Sequence of chain B:
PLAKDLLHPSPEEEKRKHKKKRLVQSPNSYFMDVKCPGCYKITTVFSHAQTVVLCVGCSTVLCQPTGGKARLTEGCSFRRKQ

Sequence of chain A:
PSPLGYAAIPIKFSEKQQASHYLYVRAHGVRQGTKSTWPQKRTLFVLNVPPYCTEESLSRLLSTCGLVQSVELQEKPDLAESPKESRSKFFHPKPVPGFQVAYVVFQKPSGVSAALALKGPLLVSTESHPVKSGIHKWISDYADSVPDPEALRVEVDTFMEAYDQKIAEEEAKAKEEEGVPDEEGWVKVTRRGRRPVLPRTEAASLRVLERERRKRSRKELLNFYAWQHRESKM

Residue-level contacts at the interface:
Residue L226 in chain A is in contact with residue L55 in chain B (closest heavy-atom distance 4.0 Å).
Residue P213 in chain A contacts residue R72 in chain B (closest heavy-atom distance 3.3 Å).
Residue L215 in chain A is in contact with residue Q65 in chain B (closest heavy-atom distance 3.5 Å).
Residue W203 in chain A is in contact with residue R80 in chain B (closest heavy-atom distance 3.6 Å).
Residue V204 in chain A interacts with residue S78 in chain B (closest heavy-atom distance 3.2 Å).
Residue V214 in chain A is in contact with residue R72 in chain B (closest heavy-atom distance 4.7 Å).
Residue R217 in chain A interacts with residue E75 in chain B (closest heavy-atom distance 3.5 Å).
Residue T207 in chain A is in contact with residue E75 in chain B (closest heavy-atom distance 5.0 Å).
Residue L215 in chain A contacts residue R72 in chain B (closest heavy-atom distance 4.6 Å).
Residue W203 in chain A contacts residue I43 in chain B (closest heavy-atom distance 3.6 Å).
Residue G202 in chain A contacts residue R80 in chain B (closest heavy-atom distance 3.1 Å).
Residue V206 in chain A contacts residue C77 in chain B (closest heavy-atom distance 3.1 Å).
Residue E201 in chain A interacts with residue R80 in chain B (closest heavy-atom distance 2.3 Å).
Residue R217 in chain A is in contact with residue T74 in chain B (closest heavy-atom distance 4.5 Å).
Residue R208 in chain A is in contact with residue E75 in chain B (closest heavy-atom distance 4.1 Å).
Residue K205 in chain A contacts residue S78 in chain B (closest heavy-atom distance 4.9 Å).
Residue V206 in chain A contacts residue F79 in chain B (closest heavy-atom distance 3.7 Å).
Residue L226 in chain A interacts with residue V62 in chain B (closest heavy-atom distance 3.9 Å).
Residue V214 in chain A is in contact with residue E75 in chain B (closest heavy-atom distance 4.5 Å).
Residue R217 in chain A contacts residue P38 in chain B (closest heavy-atom distance 3.3 Å).
Residue R212 in chain A contacts residue T67 in chain B (closest heavy-atom distance 4.6 Å).
Residue W203 in chain A interacts with residue S78 in chain B (closest heavy-atom distance 3.3 Å).
Residue V204 in chain A interacts with residue C77 in chain B (closest heavy-atom distance 3.5 Å).
Residue V225 in chain A contacts residue V53 in chain B (closest heavy-atom distance 4.8 Å).
Residue E229 in chain A contacts residue T52 in chain B (closest heavy-atom distance 4.3 Å).
Residue R224 in chain A is in contact with residue Q65 in chain B (closest heavy-atom distance 4.8 Å).
Residue V204 in chain A is in contact with residue F79 in chain B (closest heavy-atom distance 3.4 Å).
Residue V206 in chain A is in contact with residue E75 in chain B (closest heavy-atom distance 4.1 Å).
Residue V225 in chain A interacts with residue V62 in chain B (closest heavy-atom distance 3.9 Å).
Residue E229 in chain A is in contact with residue V53 in chain B (closest heavy-atom distance 3.3 Å).
Residue W203 in chain A is in contact with residue V35 in chain B (closest heavy-atom distance 4.9 Å).
Residue W203 in chain A is in contact with residue K36 in chain B (closest heavy-atom distance 4.3 Å).
Residue R217 in chain A contacts residue T61 in chain B (closest heavy-atom distance 3.5 Å).
Residue L215 in chain A is in contact with residue L63 in chain B (closest heavy-atom distance 4.9 Å).
Residue K236 in chain A interacts with residue T52 in chain B (closest heavy-atom distance 4.4 Å).
Residue G202 in chain A contacts residue F79 in chain B (closest heavy-atom distance 4.1 Å).
Residue R212 in chain A contacts residue R72 in chain B (closest heavy-atom distance 4.5 Å).
Residue V206 in chain A is in contact with residue L73 in chain B (closest heavy-atom distance 4.3 Å).
Residue P216 in chain A is in contact with residue T74 in chain B (closest heavy-atom distance 4.4 Å).
Residue V206 in chain A is in contact with residue T74 in chain B (closest heavy-atom distance 3.6 Å).
Residue W203 in chain A is in contact with residue F79 in chain B (closest heavy-atom distance 4.1 Å).
Residue W203 in chain A is in contact with residue D34 in chain B (closest heavy-atom distance 3.9 Å).
Residue L215 in chain A is in contact with residue T74 in chain B (closest heavy-atom distance 3.5 Å).
Residue R212 in chain A is in contact with residue A71 in chain B (closest heavy-atom distance 4.1 Å).
Residue L215 in chain A interacts with residue L73 in chain B (closest heavy-atom distance 3.2 Å).
Residue L215 in chain A interacts with residue V62 in chain B (closest heavy-atom distance 3.7 Å).
Residue K205 in chain A contacts residue C77 in chain B (closest heavy-atom distance 3.9 Å).
Residue V225 in chain A interacts with residue Q65 in chain B (closest heavy-atom distance 3.8 Å).
Residue V214 in chain A interacts with residue L73 in chain B (closest heavy-atom distance 3.7 Å).
Residue R217 in chain A contacts residue G39 in chain B (closest heavy-atom distance 4.4 Å).
Residue L215 in chain A is in contact with residue E75 in chain B (closest heavy-atom distance 2.8 Å).
Residue S222 in chain A contacts residue V62 in chain B (closest heavy-atom distance 4.2 Å).
Residue P216 in chain A contacts residue E75 in chain B (closest heavy-atom distance 4.1 Å).
Residue V206 in chain A contacts residue G76 in chain B (closest heavy-atom distance 3.3 Å).
Residue R212 in chain A contacts residue K70 in chain B (closest heavy-atom distance 3.7 Å).

These two protein chains interact to form a complex.